Residue-level contacts at the interface:
Residue D216 in chain A contacts residue T301 in chain B (closest heavy-atom distance 3.3 Å).
Residue I694 in chain A contacts residue P167 in chain B (closest heavy-atom distance 3.8 Å).
Residue S91 in chain A is in contact with residue M495 in chain B (closest heavy-atom distance 3.7 Å).
Residue L87 in chain A contacts residue Q494 in chain B (closest heavy-atom distance 3.6 Å).
Residue T387 in chain A interacts with residue Y319 in chain B (closest heavy-atom distance 3.6 Å).
Residue L114 in chain A interacts with residue L180 in chain B (closest heavy-atom distance 4.0 Å).
Residue T118 in chain A contacts residue C173 in chain B (closest heavy-atom distance 3.0 Å).
Residue R100 in chain A contacts residue M495 in chain B (closest heavy-atom distance 3.3 Å).
Residue P83 in chain A interacts with residue V500 in chain B (closest heavy-atom distance 4.0 Å).
Residue L87 in chain A contacts residue M495 in chain B (closest heavy-atom distance 3.8 Å).
Residue L692 in chain A interacts with residue I169 in chain B (closest heavy-atom distance 4.1 Å).
Residue P389 in chain A contacts residue V162 in chain B (closest heavy-atom distance 3.4 Å).
Residue K84 in chain A contacts residue V500 in chain B (closest heavy-atom distance 4.0 Å).
Residue V111 in chain A is in contact with residue A177 in chain B (closest heavy-atom distance 4.1 Å).
Residue M82 in chain A interacts with residue M495 in chain B (closest heavy-atom distance 3.8 Å).
Residue I694 in chain A contacts residue I169 in chain B (closest heavy-atom distance 3.8 Å).
Residue C128 in chain A is in contact with residue C164 in chain B (closest heavy-atom distance 2.0 Å).
Residue L114 in chain A interacts with residue C173 in chain B (closest heavy-atom distance 3.4 Å).
Residue L114 in chain A is in contact with residue A177 in chain B (closest heavy-atom distance 3.9 Å).
Residue K127 in chain A contacts residue V162 in chain B (closest heavy-atom distance 3.5 Å).
Residue Y79 in chain A interacts with residue M491 in chain B (closest heavy-atom distance 3.3 Å).
Residue I121 in chain A contacts residue I169 in chain B (closest heavy-atom distance 4.0 Å).
Residue T118 in chain A contacts residue V170 in chain B (closest heavy-atom distance 3.8 Å).
Residue P78 in chain A contacts residue M491 in chain B (closest heavy-atom distance 3.3 Å).
Residue G81 in chain A interacts with residue P501 in chain B (closest heavy-atom distance 3.5 Å).
Residue L114 in chain A contacts residue A176 in chain B (closest heavy-atom distance 4.0 Å).
Residue A80 in chain A contacts residue Q494 in chain B (closest heavy-atom distance 2.9 Å).
Residue D216 in chain A interacts with residue T299 in chain B (closest heavy-atom distance 3.8 Å).
Residue F104 in chain A interacts with residue T184 in chain B (closest heavy-atom distance 4.1 Å).
Residue I122 in chain A interacts with residue V170 in chain B (closest heavy-atom distance 3.8 Å).
Residue M82 in chain A is in contact with residue M491 in chain B (closest heavy-atom distance 4.1 Å).
Residue A80 in chain A is in contact with residue K487 in chain B (closest heavy-atom distance 3.7 Å).
Residue I121 in chain A contacts residue V170 in chain B (closest heavy-atom distance 3.6 Å).
Residue T118 in chain A is in contact with residue L174 in chain B (closest heavy-atom distance 3.9 Å).
Residue Y96 in chain A contacts residue M495 in chain B (closest heavy-atom distance 3.5 Å).
Residue M82 in chain A contacts residue V500 in chain B (closest heavy-atom distance 4.1 Å).
Residue L87 in chain A is in contact with residue V500 in chain B (closest heavy-atom distance 3.8 Å).
Residue L87 in chain A is in contact with residue V499 in chain B (closest heavy-atom distance 4.1 Å).
Residue I122 in chain A interacts with residue F160 in chain B (closest heavy-atom distance 3.9 Å).
Residue L87 in chain A interacts with residue E498 in chain B (closest heavy-atom distance 3.9 Å).
Residue S91 in chain A interacts with residue E498 in chain B (closest heavy-atom distance 3.4 Å).
Residue V111 in chain A is in contact with residue L180 in chain B (closest heavy-atom distance 3.7 Å).
Residue M82 in chain A interacts with residue Q494 in chain B (closest heavy-atom distance 3.2 Å).
Residue M82 in chain A is in contact with residue P501 in chain B (closest heavy-atom distance 3.3 Å).
Residue T107 in chain A contacts residue T184 in chain B (closest heavy-atom distance 3.7 Å).
Residue R100 in chain A interacts with residue L496 in chain B (closest heavy-atom distance 3.0 Å).
Residue H215 in chain A interacts with residue T301 in chain B (closest heavy-atom distance 4.1 Å).
Residue F104 in chain A is in contact with residue L188 in chain B (closest heavy-atom distance 3.8 Å).
Residue G81 in chain A is in contact with residue Q494 in chain B (closest heavy-atom distance 3.9 Å).
Residue P389 in chain A interacts with residue D315 in chain B (closest heavy-atom distance 3.3 Å).
Residue S125 in chain A is in contact with residue Y161 in chain B (closest heavy-atom distance 3.6 Å).
Residue I122 in chain A contacts residue Y161 in chain B (closest heavy-atom distance 3.6 Å).
Residue F88 in chain A interacts with residue V366 in chain B (closest heavy-atom distance 3.8 Å).
Residue F88 in chain A is in contact with residue R367 in chain B (closest heavy-atom distance 3.3 Å).
Residue I115 in chain A interacts with residue A177 in chain B (closest heavy-atom distance 4.1 Å).
Residue Y96 in chain A interacts with residue H492 in chain B (closest heavy-atom distance 2.8 Å).
Residue R100 in chain A contacts residue E498 in chain B (closest heavy-atom distance 3.4 Å).
Residue E388 in chain A contacts residue R316 in chain B (closest heavy-atom distance 2.9 Å).
Residue A80 in chain A contacts residue T490 in chain B (closest heavy-atom distance 3.4 Å).
Residue F90 in chain A is in contact with residue M495 in chain B (closest heavy-atom distance 3.6 Å).

Sequence of chain B:
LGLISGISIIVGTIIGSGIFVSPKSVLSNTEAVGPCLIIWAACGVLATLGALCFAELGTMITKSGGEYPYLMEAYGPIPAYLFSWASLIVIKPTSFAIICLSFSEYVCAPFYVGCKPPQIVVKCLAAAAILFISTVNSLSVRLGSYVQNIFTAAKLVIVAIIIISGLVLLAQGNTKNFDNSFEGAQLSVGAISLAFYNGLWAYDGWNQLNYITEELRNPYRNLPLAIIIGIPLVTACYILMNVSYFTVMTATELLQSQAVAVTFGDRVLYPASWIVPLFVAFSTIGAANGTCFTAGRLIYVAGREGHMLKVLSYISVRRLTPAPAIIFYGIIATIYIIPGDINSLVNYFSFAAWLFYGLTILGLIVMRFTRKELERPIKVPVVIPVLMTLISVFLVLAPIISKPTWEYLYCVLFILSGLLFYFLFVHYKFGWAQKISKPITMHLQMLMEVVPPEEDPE

These two protein chains interact to form a complex.

Sequence of chain A:
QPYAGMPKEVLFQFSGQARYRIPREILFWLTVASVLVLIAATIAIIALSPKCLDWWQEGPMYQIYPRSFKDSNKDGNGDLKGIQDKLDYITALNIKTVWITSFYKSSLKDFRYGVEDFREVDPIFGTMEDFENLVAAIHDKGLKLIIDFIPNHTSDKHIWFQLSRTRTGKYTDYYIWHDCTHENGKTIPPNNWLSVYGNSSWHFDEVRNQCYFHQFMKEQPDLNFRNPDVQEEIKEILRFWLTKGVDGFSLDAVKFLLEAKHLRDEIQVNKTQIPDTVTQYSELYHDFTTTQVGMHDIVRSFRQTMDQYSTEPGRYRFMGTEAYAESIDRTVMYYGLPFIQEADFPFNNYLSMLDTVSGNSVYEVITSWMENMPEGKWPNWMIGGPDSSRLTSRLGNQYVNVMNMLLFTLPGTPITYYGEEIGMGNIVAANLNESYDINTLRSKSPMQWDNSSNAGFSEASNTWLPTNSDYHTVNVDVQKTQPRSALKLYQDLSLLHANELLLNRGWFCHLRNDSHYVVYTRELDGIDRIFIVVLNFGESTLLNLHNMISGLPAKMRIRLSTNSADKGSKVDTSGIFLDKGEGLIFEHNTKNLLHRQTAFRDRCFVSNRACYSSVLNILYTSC